Sequence of protein 1:
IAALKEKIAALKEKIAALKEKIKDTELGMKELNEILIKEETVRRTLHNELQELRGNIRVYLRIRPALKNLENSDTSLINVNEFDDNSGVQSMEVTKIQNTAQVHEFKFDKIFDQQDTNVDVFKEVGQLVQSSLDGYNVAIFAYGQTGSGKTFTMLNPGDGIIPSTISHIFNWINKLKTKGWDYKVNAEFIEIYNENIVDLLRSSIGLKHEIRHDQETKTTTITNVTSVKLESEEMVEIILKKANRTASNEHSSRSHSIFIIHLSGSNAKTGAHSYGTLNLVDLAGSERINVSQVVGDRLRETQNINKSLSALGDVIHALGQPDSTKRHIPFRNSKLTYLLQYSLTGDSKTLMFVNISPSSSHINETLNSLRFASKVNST

These two protein chains interact to form a complex.

Residue-level contacts at the interface:
Residue L36 in protein 1 contacts residue V40 in protein 2 (closest heavy-atom distance 3.5 Å).
Residue E53 in protein 1 interacts with residue I54 in protein 2 (closest heavy-atom distance 3.6 Å).
Residue L50 in protein 1 interacts with residue I54 in protein 2 (closest heavy-atom distance 3.5 Å).
Residue I26 in protein 1 is in contact with residue I26 in protein 2 (closest heavy-atom distance 3.6 Å).
Residue L57 in protein 1 interacts with residue K58 in protein 2 (closest heavy-atom distance 3.9 Å).
Residue L15 in protein 1 contacts residue I19 in protein 2 (closest heavy-atom distance 3.7 Å).
Residue E30 in protein 1 is in contact with residue Q29 in protein 2 (closest heavy-atom distance 3.4 Å).
Residue I26 in protein 1 contacts residue Q29 in protein 2 (closest heavy-atom distance 3.0 Å).
Residue M33 in protein 1 interacts with residue T36 in protein 2 (closest heavy-atom distance 3.2 Å).
Residue K23 in protein 1 interacts with residue E18 in protein 2 (closest heavy-atom distance 3.6 Å).
Residue I12 in protein 1 interacts with residue L15 in protein 2 (closest heavy-atom distance 4.0 Å).
Residue M33 in protein 1 is in contact with residue Y33 in protein 2 (closest heavy-atom distance 3.7 Å).
Residue T29 in protein 1 interacts with residue Y33 in protein 2 (closest heavy-atom distance 4.0 Å).
Residue L15 in protein 1 interacts with residue I12 in protein 2 (closest heavy-atom distance 3.9 Å).
Residue N37 in protein 1 contacts residue T36 in protein 2 (closest heavy-atom distance 3.9 Å).
Residue K179 in protein 1 contacts residue R46 in protein 2 (closest heavy-atom distance 3.6 Å).
Residue L54 in protein 1 is in contact with residue Q57 in protein 2 (closest heavy-atom distance 3.9 Å).
Residue K18 in protein 1 is in contact with residue I19 in protein 2 (closest heavy-atom distance 3.9 Å).
Residue E53 in protein 1 interacts with residue K58 in protein 2 (closest heavy-atom distance 3.2 Å).
Residue L15 in protein 1 contacts residue L15 in protein 2 (closest heavy-atom distance 3.9 Å).
Residue L54 in protein 1 contacts residue S53 in protein 2 (closest heavy-atom distance 3.8 Å).
Residue K25 in protein 1 is in contact with residue I26 in protein 2 (closest heavy-atom distance 3.8 Å).
Residue R58 in protein 1 interacts with residue Q57 in protein 2 (closest heavy-atom distance 3.6 Å).
Residue I39 in protein 1 contacts residue V40 in protein 2 (closest heavy-atom distance 3.9 Å).
Residue E43 in protein 1 is in contact with residue S47 in protein 2 (closest heavy-atom distance 2.6 Å).
Residue I19 in protein 1 contacts residue I19 in protein 2 (closest heavy-atom distance 3.5 Å).
Residue I12 in protein 1 is in contact with residue L8 in protein 2 (closest heavy-atom distance 3.6 Å).
Residue W176 in protein 1 contacts residue R46 in protein 2 (closest heavy-atom distance 3.8 Å).
Residue K42 in protein 1 contacts residue E81 in protein 2 (closest heavy-atom distance 3.7 Å).
Residue L36 in protein 1 contacts residue T36 in protein 2 (closest heavy-atom distance 3.8 Å).
Residue K16 in protein 1 interacts with residue E11 in protein 2 (closest heavy-atom distance 3.4 Å).
Residue R47 in protein 1 is in contact with residue L50 in protein 2 (closest heavy-atom distance 3.7 Å).
Residue K183 in protein 1 is in contact with residue E43 in protein 2 (closest heavy-atom distance 3.6 Å).
Residue L8 in protein 1 contacts residue I12 in protein 2 (closest heavy-atom distance 3.8 Å).
Residue L40 in protein 1 interacts with residue E43 in protein 2 (closest heavy-atom distance 3.8 Å).
Residue I26 in protein 1 interacts with residue L22 in protein 2 (closest heavy-atom distance 3.8 Å).
Residue I19 in protein 1 is in contact with residue E18 in protein 2 (closest heavy-atom distance 3.6 Å).
Residue L54 in protein 1 contacts residue I54 in protein 2 (closest heavy-atom distance 4.0 Å).
Residue K11 in protein 1 contacts residue I12 in protein 2 (closest heavy-atom distance 3.8 Å).
Residue L36 in protein 1 is in contact with residue Y37 in protein 2 (closest heavy-atom distance 3.8 Å).
Residue I19 in protein 1 interacts with residue L22 in protein 2 (closest heavy-atom distance 3.8 Å).
Residue M33 in protein 1 interacts with residue F32 in protein 2 (closest heavy-atom distance 3.9 Å).
Residue E43 in protein 1 contacts residue L44 in protein 2 (closest heavy-atom distance 3.9 Å).
Residue L40 in protein 1 interacts with residue T39 in protein 2 (closest heavy-atom distance 3.9 Å).
Residue K16 in protein 1 is in contact with residue L15 in protein 2 (closest heavy-atom distance 3.9 Å).
Residue L57 in protein 1 contacts residue I54 in protein 2 (closest heavy-atom distance 3.8 Å).
Residue L57 in protein 1 contacts residue Q57 in protein 2 (closest heavy-atom distance 3.5 Å).
Residue L22 in protein 1 is in contact with residue E23 in protein 2 (closest heavy-atom distance 3.8 Å).
Residue R47 in protein 1 interacts with residue R46 in protein 2 (closest heavy-atom distance 3.7 Å).
Residue K23 in protein 1 contacts residue L22 in protein 2 (closest heavy-atom distance 3.9 Å).
Residue L22 in protein 1 contacts residue I26 in protein 2 (closest heavy-atom distance 3.7 Å).
Residue T29 in protein 1 interacts with residue Q29 in protein 2 (closest heavy-atom distance 3.6 Å).
Residue L50 in protein 1 contacts residue E51 in protein 2 (closest heavy-atom distance 3.8 Å).
Residue L50 in protein 1 interacts with residue S47 in protein 2 (closest heavy-atom distance 4.0 Å).
Residue I26 in protein 1 interacts with residue E25 in protein 2 (closest heavy-atom distance 3.6 Å).
Residue L40 in protein 1 is in contact with residue T36 in protein 2 (closest heavy-atom distance 3.9 Å).
Residue L40 in protein 1 interacts with residue V40 in protein 2 (closest heavy-atom distance 3.7 Å).
Residue I12 in protein 1 is in contact with residue I12 in protein 2 (closest heavy-atom distance 3.7 Å).
Residue I12 in protein 1 is in contact with residue E11 in protein 2 (closest heavy-atom distance 3.8 Å).
Residue L36 in protein 1 contacts residue Y33 in protein 2 (closest heavy-atom distance 3.7 Å).

Sequence of protein 2:
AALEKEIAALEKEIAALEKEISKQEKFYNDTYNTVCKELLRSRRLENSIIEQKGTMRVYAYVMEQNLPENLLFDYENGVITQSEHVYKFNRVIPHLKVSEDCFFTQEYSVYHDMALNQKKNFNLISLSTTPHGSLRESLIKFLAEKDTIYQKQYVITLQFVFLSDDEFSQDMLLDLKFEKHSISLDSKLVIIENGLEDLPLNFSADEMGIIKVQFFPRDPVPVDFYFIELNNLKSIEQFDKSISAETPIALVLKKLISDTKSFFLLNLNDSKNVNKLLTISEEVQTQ